Sequence of protein 1:
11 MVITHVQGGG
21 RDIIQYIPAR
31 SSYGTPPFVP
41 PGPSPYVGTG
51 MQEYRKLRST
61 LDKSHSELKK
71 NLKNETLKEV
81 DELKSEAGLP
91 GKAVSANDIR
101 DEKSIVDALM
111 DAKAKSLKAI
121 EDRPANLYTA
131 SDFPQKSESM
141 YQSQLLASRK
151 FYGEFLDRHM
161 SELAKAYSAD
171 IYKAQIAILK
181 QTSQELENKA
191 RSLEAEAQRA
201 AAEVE

Sequence of protein 2:
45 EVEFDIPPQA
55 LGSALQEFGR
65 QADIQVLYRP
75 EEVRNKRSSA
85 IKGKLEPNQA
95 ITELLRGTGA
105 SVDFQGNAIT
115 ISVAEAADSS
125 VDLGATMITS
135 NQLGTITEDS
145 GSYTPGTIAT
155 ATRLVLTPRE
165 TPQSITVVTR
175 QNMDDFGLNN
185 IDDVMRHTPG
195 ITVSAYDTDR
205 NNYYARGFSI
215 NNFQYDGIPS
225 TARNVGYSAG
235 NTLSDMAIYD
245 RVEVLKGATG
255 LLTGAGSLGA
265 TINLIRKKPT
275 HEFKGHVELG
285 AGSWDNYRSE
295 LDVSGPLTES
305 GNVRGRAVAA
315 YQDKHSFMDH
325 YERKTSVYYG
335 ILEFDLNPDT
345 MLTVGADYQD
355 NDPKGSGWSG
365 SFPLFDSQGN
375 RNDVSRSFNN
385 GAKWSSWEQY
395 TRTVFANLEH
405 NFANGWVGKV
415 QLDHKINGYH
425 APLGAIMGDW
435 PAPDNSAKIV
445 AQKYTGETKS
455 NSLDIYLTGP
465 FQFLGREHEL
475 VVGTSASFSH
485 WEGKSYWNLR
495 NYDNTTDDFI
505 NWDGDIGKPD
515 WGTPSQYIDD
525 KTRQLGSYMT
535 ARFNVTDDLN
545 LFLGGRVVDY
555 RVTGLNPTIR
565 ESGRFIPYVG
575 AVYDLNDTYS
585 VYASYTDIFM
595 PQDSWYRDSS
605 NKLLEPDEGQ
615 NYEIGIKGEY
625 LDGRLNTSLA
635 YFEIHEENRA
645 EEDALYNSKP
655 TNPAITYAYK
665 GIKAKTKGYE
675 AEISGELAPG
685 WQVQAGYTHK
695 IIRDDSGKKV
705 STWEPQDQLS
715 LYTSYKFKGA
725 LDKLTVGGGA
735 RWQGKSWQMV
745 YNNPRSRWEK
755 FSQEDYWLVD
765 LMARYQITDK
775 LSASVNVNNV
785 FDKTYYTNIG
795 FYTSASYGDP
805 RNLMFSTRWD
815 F

Residue-level contacts at the interface:
Residue Y661 in protein 2 interacts with residue S148 in protein 1 (closest heavy-atom distance 3.4 Å).
Residue Y600 in protein 2 interacts with residue R149 in protein 1 (closest heavy-atom distance 3.0 Å).
Residue W707 in protein 2 interacts with residue F38 in protein 1 (closest heavy-atom distance 3.7 Å).
Residue Q446 in protein 2 contacts residue S44 in protein 1 (closest heavy-atom distance 3.6 Å).
Residue T655 in protein 2 contacts residue A125 in protein 1 (closest heavy-atom distance 3.4 Å).
Residue Y796 in protein 2 contacts residue Y46 in protein 1 (closest heavy-atom distance 3.9 Å).
Residue Q520 in protein 2 is in contact with residue L146 in protein 1 (closest heavy-atom distance 3.7 Å).
Residue E646 in protein 2 contacts residue P36 in protein 1 (closest heavy-atom distance 3.6 Å).
Residue V444 in protein 2 is in contact with residue P45 in protein 1 (closest heavy-atom distance 3.8 Å).
Residue T660 in protein 2 is in contact with residue L127 in protein 1 (closest heavy-atom distance 3.6 Å).
Residue W599 in protein 2 is in contact with residue L146 in protein 1 (closest heavy-atom distance 3.7 Å).
Residue S652 in protein 2 contacts residue R158 in protein 1 (closest heavy-atom distance 2.7 Å).
Residue Q446 in protein 2 interacts with residue P45 in protein 1 (closest heavy-atom distance 3.5 Å).
Residue Y661 in protein 2 contacts residue A147 in protein 1 (closest heavy-atom distance 3.8 Å).
Residue G230 in protein 2 is in contact with residue G42 in protein 1 (closest heavy-atom distance 3.4 Å).
Residue S363 in protein 2 interacts with residue P45 in protein 1 (closest heavy-atom distance 3.9 Å).
Residue P654 in protein 2 is in contact with residue N126 in protein 1 (closest heavy-atom distance 3.1 Å).
Residue Y663 in protein 2 contacts residue A147 in protein 1 (closest heavy-atom distance 2.7 Å).
Residue W491 in protein 2 interacts with residue M51 in protein 1 (closest heavy-atom distance 3.9 Å).
Residue Y745 in protein 2 is in contact with residue Y33 in protein 1 (closest heavy-atom distance 3.3 Å).
Residue Q446 in protein 2 contacts residue G48 in protein 1 (closest heavy-atom distance 3.1 Å).
Residue K653 in protein 2 contacts residue P124 in protein 1 (closest heavy-atom distance 3.5 Å).
Residue F795 in protein 2 interacts with residue F38 in protein 1 (closest heavy-atom distance 3.5 Å).
Residue M431 in protein 2 contacts residue P45 in protein 1 (closest heavy-atom distance 3.6 Å).
Residue Y796 in protein 2 contacts residue P45 in protein 1 (closest heavy-atom distance 3.6 Å).
Residue Y745 in protein 2 interacts with residue S32 in protein 1 (closest heavy-atom distance 3.2 Å).
Residue W491 in protein 2 interacts with residue L146 in protein 1 (closest heavy-atom distance 3.8 Å).
Residue Y796 in protein 2 interacts with residue P41 in protein 1 (closest heavy-atom distance 3.6 Å).
Residue N656 in protein 2 interacts with residue L127 in protein 1 (closest heavy-atom distance 3.3 Å).
Residue W491 in protein 2 contacts residue G48 in protein 1 (closest heavy-atom distance 3.8 Å).
Residue P654 in protein 2 is in contact with residue Y128 in protein 1 (closest heavy-atom distance 3.6 Å).
Residue W491 in protein 2 interacts with residue Q142 in protein 1 (closest heavy-atom distance 3.6 Å).
Residue P657 in protein 2 is in contact with residue L127 in protein 1 (closest heavy-atom distance 3.7 Å).
Residue Y663 in protein 2 contacts residue R149 in protein 1 (closest heavy-atom distance 3.8 Å).
Residue W599 in protein 2 contacts residue A147 in protein 1 (closest heavy-atom distance 3.4 Å).
Residue Y448 in protein 2 contacts residue P43 in protein 1 (closest heavy-atom distance 3.6 Å).
Residue P654 in protein 2 contacts residue L127 in protein 1 (closest heavy-atom distance 2.5 Å).
Residue Y745 in protein 2 is in contact with residue S31 in protein 1 (closest heavy-atom distance 3.6 Å).
Residue W752 in protein 2 interacts with residue S32 in protein 1 (closest heavy-atom distance 2.6 Å).
Residue Y796 in protein 2 interacts with residue P40 in protein 1 (closest heavy-atom distance 3.5 Å).
Residue W752 in protein 2 is in contact with residue Y33 in protein 1 (closest heavy-atom distance 3.4 Å).
Residue Y200 in protein 2 contacts residue P40 in protein 1 (closest heavy-atom distance 3.4 Å).
Residue S750 in protein 2 interacts with residue R30 in protein 1 (closest heavy-atom distance 3.2 Å).
Residue N492 in protein 2 is in contact with residue R55 in protein 1 (closest heavy-atom distance 3.0 Å).
Residue Y200 in protein 2 is in contact with residue P41 in protein 1 (closest heavy-atom distance 3.1 Å).
Residue I659 in protein 2 contacts residue L127 in protein 1 (closest heavy-atom distance 3.9 Å).
Residue V229 in protein 2 contacts residue P41 in protein 1 (closest heavy-atom distance 3.3 Å).
Residue K702 in protein 2 is in contact with residue P37 in protein 1 (closest heavy-atom distance 3.5 Å).
Residue E646 in protein 2 interacts with residue K150 in protein 1 (closest heavy-atom distance 2.8 Å).
Residue T660 in protein 2 is in contact with residue Q144 in protein 1 (closest heavy-atom distance 3.9 Å).
Residue G230 in protein 2 interacts with residue P43 in protein 1 (closest heavy-atom distance 3.6 Å).
Residue T660 in protein 2 contacts residue S143 in protein 1 (closest heavy-atom distance 3.8 Å).
Residue Y448 in protein 2 is in contact with residue S44 in protein 1 (closest heavy-atom distance 3.6 Å).
Residue T660 in protein 2 interacts with residue M140 in protein 1 (closest heavy-atom distance 3.7 Å).
Residue Y231 in protein 2 is in contact with residue P43 in protein 1 (closest heavy-atom distance 3.5 Å).
Residue W491 in protein 2 is in contact with residue V47 in protein 1 (closest heavy-atom distance 3.5 Å).
Residue Y661 in protein 2 is in contact with residue K150 in protein 1 (closest heavy-atom distance 3.4 Å).
Residue F795 in protein 2 interacts with residue P40 in protein 1 (closest heavy-atom distance 3.8 Å).
Residue S652 in protein 2 interacts with residue Y128 in protein 1 (closest heavy-atom distance 3.6 Å).
Residue W599 in protein 2 interacts with residue S143 in protein 1 (closest heavy-atom distance 3.6 Å).

The following describes two proteins that form a bound complex.